Residue-level contacts at the interface:
Residue E81 in protein 2 interacts with residue Y2 in protein 1 (closest heavy-atom distance 4.0 Å).
Residue E81 in protein 2 contacts residue M1 in protein 1 (closest heavy-atom distance 3.0 Å).
Residue I79 in protein 2 interacts with residue Y2 in protein 1 (closest heavy-atom distance 3.0 Å).
Residue M31 in protein 2 is in contact with residue Y2 in protein 1 (closest heavy-atom distance 4.9 Å).
Residue E81 in protein 2 interacts with residue T10 in protein 1 (closest heavy-atom distance 3.4 Å).
Residue K76 in protein 2 interacts with residue Y2 in protein 1 (closest heavy-atom distance 4.2 Å).
Residue K76 in protein 2 contacts residue C4 in protein 1 (closest heavy-atom distance 4.3 Å).
Residue G80 in protein 2 contacts residue M1 in protein 1 (closest heavy-atom distance 4.2 Å).
Residue K76 in protein 2 interacts with residue M1 in protein 1 (closest heavy-atom distance 4.4 Å).
Residue I79 in protein 2 is in contact with residue M1 in protein 1 (closest heavy-atom distance 3.2 Å).
Residue K76 in protein 2 is in contact with residue L44 in protein 1 (closest heavy-atom distance 3.6 Å).
Residue L74 in protein 2 is in contact with residue K40 in protein 1 (closest heavy-atom distance 3.2 Å).
Residue K76 in protein 2 is in contact with residue C41 in protein 1 (closest heavy-atom distance 3.4 Å).
Residue I79 in protein 2 interacts with residue L5 in protein 1 (closest heavy-atom distance 3.5 Å).
Residue G80 in protein 2 contacts residue Y2 in protein 1 (closest heavy-atom distance 4.0 Å).
Residue E81 in protein 2 interacts with residue D11 in protein 1 (closest heavy-atom distance 3.8 Å).
Residue K76 in protein 2 is in contact with residue K40 in protein 1 (closest heavy-atom distance 4.8 Å).
Residue C89 in protein 2 contacts residue M1 in protein 1 (closest heavy-atom distance 4.0 Å).
Residue K76 in protein 2 contacts residue V3 in protein 1 (closest heavy-atom distance 2.2 Å).
Residue L27 in protein 2 interacts with residue L5 in protein 1 (closest heavy-atom distance 3.9 Å).
Residue E85 in protein 2 interacts with residue D11 in protein 1 (closest heavy-atom distance 4.8 Å).
Residue L77 in protein 2 is in contact with residue Y2 in protein 1 (closest heavy-atom distance 4.8 Å).
Residue L78 in protein 2 is in contact with residue M1 in protein 1 (closest heavy-atom distance 4.1 Å).
Residue E85 in protein 2 interacts with residue M1 in protein 1 (closest heavy-atom distance 2.7 Å).
Residue L77 in protein 2 interacts with residue L5 in protein 1 (closest heavy-atom distance 4.0 Å).
Residue L77 in protein 2 interacts with residue M1 in protein 1 (closest heavy-atom distance 5.0 Å).

Sequence of protein 1:
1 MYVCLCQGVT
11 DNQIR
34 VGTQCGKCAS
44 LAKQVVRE

Sequence of protein 2:
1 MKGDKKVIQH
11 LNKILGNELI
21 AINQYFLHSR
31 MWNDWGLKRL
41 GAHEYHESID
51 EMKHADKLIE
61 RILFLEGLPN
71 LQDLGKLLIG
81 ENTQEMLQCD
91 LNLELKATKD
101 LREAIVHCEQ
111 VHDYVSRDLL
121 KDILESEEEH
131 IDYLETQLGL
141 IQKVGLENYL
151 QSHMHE

The following describes two proteins that form a bound complex.